Sequence of the second protein:
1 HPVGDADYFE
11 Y

This data describes a binding interaction between two proteins.

Sequence of the first protein:
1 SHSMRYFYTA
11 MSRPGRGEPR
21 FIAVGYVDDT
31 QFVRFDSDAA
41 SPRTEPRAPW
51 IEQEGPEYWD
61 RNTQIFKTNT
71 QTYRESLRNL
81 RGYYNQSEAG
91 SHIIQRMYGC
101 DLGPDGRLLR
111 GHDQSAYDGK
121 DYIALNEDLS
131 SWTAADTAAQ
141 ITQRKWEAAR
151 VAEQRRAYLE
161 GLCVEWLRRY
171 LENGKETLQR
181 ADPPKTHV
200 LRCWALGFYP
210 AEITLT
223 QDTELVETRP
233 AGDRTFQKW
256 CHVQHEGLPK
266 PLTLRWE

Residue-level contacts at the interface:
Residue S76 in the first protein interacts with residue E10 in the second protein (closest heavy-atom distance 3.5 Å).
Residue Y8 in the first protein is in contact with residue V3 in the second protein (closest heavy-atom distance 4.3 Å).
Residue V151 in the first protein interacts with residue F9 in the second protein (closest heavy-atom distance 3.5 Å).
Residue Y158 in the first protein interacts with residue P2 in the second protein (closest heavy-atom distance 3.7 Å).
Residue Y6 in the first protein interacts with residue P2 in the second protein (closest heavy-atom distance 3.4 Å).
Residue I65 in the first protein is in contact with residue V3 in the second protein (closest heavy-atom distance 3.7 Å).
Residue Y158 in the first protein interacts with residue V3 in the second protein (closest heavy-atom distance 3.6 Å).
Residue R155 in the first protein is in contact with residue G4 in the second protein (closest heavy-atom distance 3.1 Å).
Residue R155 in the first protein interacts with residue F9 in the second protein (closest heavy-atom distance 3.8 Å).
Residue E75 in the first protein interacts with residue E10 in the second protein (closest heavy-atom distance 4.0 Å).
Residue N79 in the first protein is in contact with residue Y11 in the second protein (closest heavy-atom distance 2.7 Å).
Residue Y122 in the first protein interacts with residue Y11 in the second protein (closest heavy-atom distance 3.6 Å).
Residue R96 in the first protein interacts with residue Y11 in the second protein (closest heavy-atom distance 3.2 Å).
Residue K145 in the first protein interacts with residue Y11 in the second protein (closest heavy-atom distance 3.5 Å).
Residue Q154 in the first protein interacts with residue F9 in the second protein (closest heavy-atom distance 3.4 Å).
Residue W166 in the first protein is in contact with residue H1 in the second protein (closest heavy-atom distance 3.5 Å).
Residue F32 in the first protein is in contact with residue H1 in the second protein (closest heavy-atom distance 4.6 Å).
Residue R150 in the first protein interacts with residue F9 in the second protein (closest heavy-atom distance 4.5 Å).
Residue N69 in the first protein is in contact with residue D5 in the second protein (closest heavy-atom distance 3.1 Å).
Residue T142 in the first protein contacts residue Y11 in the second protein (closest heavy-atom distance 3.0 Å).
Residue N62 in the first protein interacts with residue P2 in the second protein (closest heavy-atom distance 3.3 Å).
Residue I123 in the first protein is in contact with residue Y11 in the second protein (closest heavy-atom distance 3.9 Å).
Residue A149 in the first protein contacts residue F9 in the second protein (closest heavy-atom distance 3.3 Å).
Residue L162 in the first protein contacts residue P2 in the second protein (closest heavy-atom distance 4.1 Å).
Residue A149 in the first protein contacts residue Y8 in the second protein (closest heavy-atom distance 3.5 Å).
Residue I94 in the first protein contacts residue Y11 in the second protein (closest heavy-atom distance 4.1 Å).
Residue M4 in the first protein interacts with residue H1 in the second protein (closest heavy-atom distance 3.8 Å).
Residue K145 in the first protein is in contact with residue Y8 in the second protein (closest heavy-atom distance 3.9 Å).
Residue Q154 in the first protein is in contact with residue G4 in the second protein (closest heavy-atom distance 2.8 Å).
Residue T142 in the first protein contacts residue E10 in the second protein (closest heavy-atom distance 4.3 Å).
Residue Y98 in the first protein interacts with residue V3 in the second protein (closest heavy-atom distance 3.1 Å).
Residue S76 in the first protein is in contact with residue Y11 in the second protein (closest heavy-atom distance 2.8 Å).
Residue F66 in the first protein is in contact with residue P2 in the second protein (closest heavy-atom distance 3.6 Å).
Residue I65 in the first protein is in contact with residue G4 in the second protein (closest heavy-atom distance 4.0 Å).
Residue W146 in the first protein is in contact with residue E10 in the second protein (closest heavy-atom distance 2.6 Å).
Residue W146 in the first protein is in contact with residue Y11 in the second protein (closest heavy-atom distance 3.6 Å).
Residue N79 in the first protein contacts residue E10 in the second protein (closest heavy-atom distance 4.2 Å).
Residue R155 in the first protein is in contact with residue D5 in the second protein (closest heavy-atom distance 3.1 Å).
Residue Q154 in the first protein is in contact with residue V3 in the second protein (closest heavy-atom distance 3.4 Å).
Residue Y158 in the first protein contacts residue H1 in the second protein (closest heavy-atom distance 2.5 Å).
Residue W146 in the first protein contacts residue F9 in the second protein (closest heavy-atom distance 3.1 Å).
Residue L80 in the first protein contacts residue Y11 in the second protein (closest heavy-atom distance 4.0 Å).
Residue K145 in the first protein is in contact with residue E10 in the second protein (closest heavy-atom distance 4.3 Å).
Residue Y6 in the first protein interacts with residue H1 in the second protein (closest heavy-atom distance 3.0 Å).
Residue I65 in the first protein contacts residue P2 in the second protein (closest heavy-atom distance 4.2 Å).
Residue R155 in the first protein is in contact with residue V3 in the second protein (closest heavy-atom distance 3.4 Å).
Residue L162 in the first protein interacts with residue H1 in the second protein (closest heavy-atom distance 3.7 Å).
Residue Y73 in the first protein interacts with residue Y11 in the second protein (closest heavy-atom distance 3.5 Å).
Residue Y83 in the first protein contacts residue Y11 in the second protein (closest heavy-atom distance 2.9 Å).
Residue T72 in the first protein interacts with residue E10 in the second protein (closest heavy-atom distance 3.6 Å).
Residue R61 in the first protein is in contact with residue H1 in the second protein (closest heavy-atom distance 3.1 Å).
Residue Q154 in the first protein is in contact with residue A6 in the second protein (closest heavy-atom distance 4.1 Å).
Residue N62 in the first protein contacts residue H1 in the second protein (closest heavy-atom distance 4.2 Å).
Residue Y98 in the first protein contacts residue P2 in the second protein (closest heavy-atom distance 3.3 Å).
Residue Y170 in the first protein contacts residue H1 in the second protein (closest heavy-atom distance 2.8 Å).
Residue Y73 in the first protein contacts residue D5 in the second protein (closest heavy-atom distance 4.1 Å).
Residue A149 in the first protein is in contact with residue D7 in the second protein (closest heavy-atom distance 4.4 Å).
Residue S115 in the first protein is in contact with residue Y11 in the second protein (closest heavy-atom distance 2.8 Å).
Residue Y8 in the first protein is in contact with residue P2 in the second protein (closest heavy-atom distance 4.0 Å).
Residue Y58 in the first protein is in contact with residue H1 in the second protein (closest heavy-atom distance 3.7 Å).